Contacts between the two chains:
Residue T23 in protein 1 is in contact with residue I51 in protein 2 (closest heavy-atom distance 2.9 Å).
Residue L101 in protein 1 contacts residue E26 in protein 2 (closest heavy-atom distance 2.6 Å).
Residue F105 in protein 1 is in contact with residue A22 in protein 2 (closest heavy-atom distance 3.2 Å).
Residue I29 in protein 1 is in contact with residue P30 in protein 2 (closest heavy-atom distance 3.5 Å).
Residue C103 in protein 1 is in contact with residue S24 in protein 2 (closest heavy-atom distance 3.0 Å).
Residue Y25 in protein 1 contacts residue R50 in protein 2 (closest heavy-atom distance 2.9 Å).
Residue Y112 in protein 1 interacts with residue N16 in protein 2 (closest heavy-atom distance 3.4 Å).
Residue P13 in protein 1 contacts residue S19 in protein 2 (closest heavy-atom distance 3.4 Å).
Residue A109 in protein 1 interacts with residue V18 in protein 2 (closest heavy-atom distance 3.2 Å).
Residue L20 in protein 1 contacts residue N47 in protein 2 (closest heavy-atom distance 3.4 Å).
Residue Y112 in protein 1 contacts residue P15 in protein 2 (closest heavy-atom distance 3.5 Å).
Residue P4 in protein 1 is in contact with residue P15 in protein 2 (closest heavy-atom distance 3.4 Å).
Residue V10 in protein 1 interacts with residue V18 in protein 2 (closest heavy-atom distance 3.0 Å).
Residue V10 in protein 1 interacts with residue T17 in protein 2 (closest heavy-atom distance 3.6 Å).
Residue A107 in protein 1 interacts with residue L20 in protein 2 (closest heavy-atom distance 3.3 Å).
Residue W111 in protein 1 interacts with residue P15 in protein 2 (closest heavy-atom distance 3.4 Å).
Residue V10 in protein 1 is in contact with residue S19 in protein 2 (closest heavy-atom distance 3.0 Å).
Residue L110 in protein 1 is in contact with residue T17 in protein 2 (closest heavy-atom distance 3.2 Å).
Residue A7 in protein 1 contacts residue N16 in protein 2 (closest heavy-atom distance 3.4 Å).
Residue E8 in protein 1 contacts residue V18 in protein 2 (closest heavy-atom distance 3.0 Å).
Residue A107 in protein 1 is in contact with residue V21 in protein 2 (closest heavy-atom distance 2.8 Å).
Residue I9 in protein 1 contacts residue V18 in protein 2 (closest heavy-atom distance 3.2 Å).
Residue L12 in protein 1 is in contact with residue S19 in protein 2 (closest heavy-atom distance 3.4 Å).
Residue P16 in protein 1 interacts with residue V46 in protein 2 (closest heavy-atom distance 3.5 Å).
Residue P11 in protein 1 contacts residue S19 in protein 2 (closest heavy-atom distance 3.6 Å).
Residue K100 in protein 1 is in contact with residue E26 in protein 2 (closest heavy-atom distance 2.6 Å).
Residue V94 in protein 1 interacts with residue G23 in protein 2 (closest heavy-atom distance 3.6 Å).
Residue G18 in protein 1 interacts with residue N45 in protein 2 (closest heavy-atom distance 2.9 Å).
Residue E8 in protein 1 interacts with residue T17 in protein 2 (closest heavy-atom distance 3.2 Å).
Residue F105 in protein 1 is in contact with residue G23 in protein 2 (closest heavy-atom distance 2.8 Å).
Residue K113 in protein 1 is in contact with residue T17 in protein 2 (closest heavy-atom distance 3.5 Å).
Residue P22 in protein 1 is in contact with residue I49 in protein 2 (closest heavy-atom distance 3.4 Å).
Residue E99 in protein 1 interacts with residue E26 in protein 2 (closest heavy-atom distance 3.4 Å).
Residue V21 in protein 1 interacts with residue N47 in protein 2 (closest heavy-atom distance 2.8 Å).
Residue K113 in protein 1 interacts with residue N16 in protein 2 (closest heavy-atom distance 2.6 Å).
Residue A106 in protein 1 is in contact with residue V21 in protein 2 (closest heavy-atom distance 3.5 Å).
Residue W111 in protein 1 is in contact with residue N16 in protein 2 (closest heavy-atom distance 2.9 Å).
Residue V21 in protein 1 contacts residue L48 in protein 2 (closest heavy-atom distance 3.6 Å).
Residue T23 in protein 1 interacts with residue I49 in protein 2 (closest heavy-atom distance 2.9 Å).
Residue A108 in protein 1 is in contact with residue S19 in protein 2 (closest heavy-atom distance 3.3 Å).
Residue L12 in protein 1 contacts residue I43 in protein 2 (closest heavy-atom distance 3.4 Å).
Residue H96 in protein 1 contacts residue E26 in protein 2 (closest heavy-atom distance 3.1 Å).
Residue G102 in protein 1 interacts with residue S25 in protein 2 (closest heavy-atom distance 3.2 Å).
Residue A109 in protein 1 interacts with residue S19 in protein 2 (closest heavy-atom distance 2.8 Å).
Residue T23 in protein 1 is in contact with residue L48 in protein 2 (closest heavy-atom distance 3.4 Å).
Residue E8 in protein 1 contacts residue N16 in protein 2 (closest heavy-atom distance 3.0 Å).
Residue G18 in protein 1 interacts with residue N47 in protein 2 (closest heavy-atom distance 2.9 Å).
Residue W111 in protein 1 interacts with residue T17 in protein 2 (closest heavy-atom distance 2.9 Å).
Residue L101 in protein 1 contacts residue G27 in protein 2 (closest heavy-atom distance 2.9 Å).
Residue E57 in protein 1 interacts with residue R50 in protein 2 (closest heavy-atom distance 3.1 Å).
Residue C103 in protein 1 contacts residue S25 in protein 2 (closest heavy-atom distance 2.8 Å).
Residue T23 in protein 1 contacts residue R50 in protein 2 (closest heavy-atom distance 3.3 Å).
Residue A107 in protein 1 interacts with residue S19 in protein 2 (closest heavy-atom distance 3.6 Å).
Residue I41 in protein 1 contacts residue L20 in protein 2 (closest heavy-atom distance 3.5 Å).
Residue H96 in protein 1 contacts residue S24 in protein 2 (closest heavy-atom distance 3.2 Å).
Residue F105 in protein 1 is in contact with residue L38 in protein 2 (closest heavy-atom distance 3.3 Å).
Residue A19 in protein 1 contacts residue N47 in protein 2 (closest heavy-atom distance 2.7 Å).
Residue L12 in protein 1 interacts with residue G42 in protein 2 (closest heavy-atom distance 3.2 Å).
Residue Y112 in protein 1 contacts residue K13 in protein 2 (closest heavy-atom distance 3.5 Å).
Residue V21 in protein 1 contacts residue I49 in protein 2 (closest heavy-atom distance 2.9 Å).

Sequence of protein 2:
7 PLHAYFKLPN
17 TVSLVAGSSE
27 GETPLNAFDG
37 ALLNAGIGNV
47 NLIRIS

These two protein chains interact to form a complex.

Sequence of protein 1:
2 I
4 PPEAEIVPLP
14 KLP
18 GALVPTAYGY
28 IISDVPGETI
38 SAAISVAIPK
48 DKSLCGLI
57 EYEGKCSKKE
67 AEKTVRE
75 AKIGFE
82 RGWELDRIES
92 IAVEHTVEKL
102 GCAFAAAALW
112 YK